Sequence of chain A:
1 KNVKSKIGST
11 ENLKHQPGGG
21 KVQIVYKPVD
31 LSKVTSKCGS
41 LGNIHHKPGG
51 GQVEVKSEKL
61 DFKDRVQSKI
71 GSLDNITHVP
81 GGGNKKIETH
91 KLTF

These two protein chains interact to form a complex.

Interface contacts:
Residue I70 in chain A is in contact with residue K69 in chain B (closest heavy-atom distance 2.8 Å).
Residue V3 in chain A interacts with residue N2 in chain B (closest heavy-atom distance 2.8 Å).
Residue T10 in chain A is in contact with residue E11 in chain B (closest heavy-atom distance 2.9 Å).
Residue I76 in chain A interacts with residue T77 in chain B (closest heavy-atom distance 2.8 Å).
Residue S57 in chain A is in contact with residue E58 in chain B (closest heavy-atom distance 2.9 Å).
Residue G51 in chain A contacts residue Q52 in chain B (closest heavy-atom distance 2.9 Å).
Residue S68 in chain A is in contact with residue K69 in chain B (closest heavy-atom distance 2.8 Å).
Residue H90 in chain A contacts residue T89 in chain B (closest heavy-atom distance 2.9 Å).
Residue C38 in chain A contacts residue K37 in chain B (closest heavy-atom distance 2.9 Å).
Residue P48 in chain A interacts with residue G49 in chain B (closest heavy-atom distance 2.9 Å).
Residue E58 in chain A interacts with residue K59 in chain B (closest heavy-atom distance 2.7 Å).
Residue H78 in chain A is in contact with residue H78 in chain B (closest heavy-atom distance 2.7 Å).
Residue L92 in chain A is in contact with residue K91 in chain B (closest heavy-atom distance 2.9 Å).
Residue N12 in chain A is in contact with residue D64 in chain B (closest heavy-atom distance 2.9 Å).
Residue F94 in chain A contacts residue T93 in chain B (closest heavy-atom distance 2.9 Å).
Residue Q67 in chain A interacts with residue Q67 in chain B (closest heavy-atom distance 2.8 Å).
Residue N84 in chain A interacts with residue N84 in chain B (closest heavy-atom distance 2.8 Å).
Residue S36 in chain A contacts residue K37 in chain B (closest heavy-atom distance 2.9 Å).
Residue D74 in chain A is in contact with residue N75 in chain B (closest heavy-atom distance 2.6 Å).
Residue D64 in chain A is in contact with residue R65 in chain B (closest heavy-atom distance 2.9 Å).
Residue L73 in chain A contacts residue S72 in chain B (closest heavy-atom distance 2.8 Å).
Residue D30 in chain A interacts with residue L31 in chain B (closest heavy-atom distance 2.7 Å).
Residue I44 in chain A is in contact with residue N43 in chain B (closest heavy-atom distance 2.9 Å).
Residue K14 in chain A interacts with residue L13 in chain B (closest heavy-atom distance 2.9 Å).
Residue N12 in chain A is in contact with residue N12 in chain B (closest heavy-atom distance 2.8 Å).
Residue N84 in chain A contacts residue G81 in chain B (closest heavy-atom distance 2.8 Å).
Residue Y26 in chain A interacts with residue V25 in chain B (closest heavy-atom distance 2.8 Å).
Residue G19 in chain A is in contact with residue G18 in chain B (closest heavy-atom distance 2.9 Å).
Residue P28 in chain A contacts residue V29 in chain B (closest heavy-atom distance 2.8 Å).
Residue F62 in chain A interacts with residue K63 in chain B (closest heavy-atom distance 2.9 Å).
Residue N12 in chain A contacts residue E11 in chain B (closest heavy-atom distance 2.8 Å).
Residue L60 in chain A contacts residue D61 in chain B (closest heavy-atom distance 2.8 Å).
Residue Q16 in chain A contacts residue Q16 in chain B (closest heavy-atom distance 2.8 Å).
Residue V22 in chain A is in contact with residue K21 in chain B (closest heavy-atom distance 2.8 Å).
Residue G20 in chain A contacts residue K21 in chain B (closest heavy-atom distance 2.9 Å).
Residue T10 in chain A contacts residue S9 in chain B (closest heavy-atom distance 2.8 Å).
Residue N75 in chain A interacts with residue N75 in chain B (closest heavy-atom distance 2.6 Å).
Residue I24 in chain A contacts residue Q23 in chain B (closest heavy-atom distance 2.8 Å).
Residue V3 in chain A is in contact with residue K4 in chain B (closest heavy-atom distance 2.8 Å).
Residue V34 in chain A interacts with residue T35 in chain B (closest heavy-atom distance 2.9 Å).
Residue V66 in chain A interacts with residue R65 in chain B (closest heavy-atom distance 2.8 Å).
Residue Q16 in chain A interacts with residue H15 in chain B (closest heavy-atom distance 2.6 Å).
Residue H78 in chain A is in contact with residue T77 in chain B (closest heavy-atom distance 2.8 Å).
Residue V55 in chain A contacts residue K56 in chain B (closest heavy-atom distance 2.9 Å).
Residue H46 in chain A is in contact with residue K47 in chain B (closest heavy-atom distance 2.7 Å).
Residue K85 in chain A is in contact with residue N84 in chain B (closest heavy-atom distance 2.9 Å).
Residue K14 in chain A contacts residue H15 in chain B (closest heavy-atom distance 2.9 Å).
Residue V66 in chain A interacts with residue Q67 in chain B (closest heavy-atom distance 2.8 Å).
Residue I7 in chain A is in contact with residue G8 in chain B (closest heavy-atom distance 2.9 Å).
Residue S36 in chain A contacts residue T35 in chain B (closest heavy-atom distance 2.9 Å).
Residue S57 in chain A interacts with residue K56 in chain B (closest heavy-atom distance 2.9 Å).
Residue Y26 in chain A is in contact with residue K27 in chain B (closest heavy-atom distance 2.9 Å).
Residue V22 in chain A contacts residue Q23 in chain B (closest heavy-atom distance 2.8 Å).
Residue V53 in chain A interacts with residue Q52 in chain B (closest heavy-atom distance 2.8 Å).
Residue I24 in chain A contacts residue V25 in chain B (closest heavy-atom distance 2.8 Å).
Residue G18 in chain A contacts residue P17 in chain B (closest heavy-atom distance 2.7 Å).
Residue H46 in chain A contacts residue H45 in chain B (closest heavy-atom distance 2.8 Å).
Residue I44 in chain A contacts residue H45 in chain B (closest heavy-atom distance 2.8 Å).
Residue D30 in chain A contacts residue V29 in chain B (closest heavy-atom distance 2.9 Å).
Residue I7 in chain A is in contact with residue K6 in chain B (closest heavy-atom distance 2.8 Å).

Sequence of chain B:
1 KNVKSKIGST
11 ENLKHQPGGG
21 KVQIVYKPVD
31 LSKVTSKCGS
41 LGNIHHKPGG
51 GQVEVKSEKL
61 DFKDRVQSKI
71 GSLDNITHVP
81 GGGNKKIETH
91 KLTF